Interface contacts:
Residue M129 in protein 2 interacts with residue L28 in protein 1 (closest heavy-atom distance 3.4 Å).
Residue V25 in protein 2 contacts residue D139 in protein 1 (closest heavy-atom distance 3.7 Å).
Residue V137 in protein 2 interacts with residue G103 in protein 1 (closest heavy-atom distance 3.3 Å).
Residue Y130 in protein 2 is in contact with residue L28 in protein 1 (closest heavy-atom distance 3.3 Å).
Residue E76 in protein 2 contacts residue Y149 in protein 1 (closest heavy-atom distance 3.2 Å).
Residue Y77 in protein 2 interacts with residue G103 in protein 1 (closest heavy-atom distance 3.7 Å).
Residue D102 in protein 2 contacts residue Y149 in protein 1 (closest heavy-atom distance 2.9 Å).
Residue R73 in protein 2 is in contact with residue R73 in protein 1 (closest heavy-atom distance 3.5 Å).
Residue Q135 in protein 2 interacts with residue D102 in protein 1 (closest heavy-atom distance 2.9 Å).
Residue F72 in protein 2 is in contact with residue E76 in protein 1 (closest heavy-atom distance 3.0 Å).
Residue G136 in protein 2 is in contact with residue A20 in protein 1 (closest heavy-atom distance 3.7 Å).
Residue G75 in protein 2 contacts residue D102 in protein 1 (closest heavy-atom distance 2.6 Å).
Residue G75 in protein 2 is in contact with residue Y77 in protein 1 (closest heavy-atom distance 3.6 Å).
Residue E76 in protein 2 is in contact with residue G103 in protein 1 (closest heavy-atom distance 4.0 Å).
Residue Q135 in protein 2 contacts residue L22 in protein 1 (closest heavy-atom distance 3.4 Å).
Residue M129 in protein 2 is in contact with residue K31 in protein 1 (closest heavy-atom distance 3.3 Å).
Residue T134 in protein 2 contacts residue Q27 in protein 1 (closest heavy-atom distance 3.9 Å).
Residue R73 in protein 2 is in contact with residue Y77 in protein 1 (closest heavy-atom distance 3.5 Å).
Residue R73 in protein 2 is in contact with residue G75 in protein 1 (closest heavy-atom distance 3.5 Å).
Residue G136 in protein 2 interacts with residue G103 in protein 1 (closest heavy-atom distance 3.0 Å).
Residue Q135 in protein 2 interacts with residue A20 in protein 1 (closest heavy-atom distance 2.8 Å).
Residue G74 in protein 2 contacts residue E76 in protein 1 (closest heavy-atom distance 3.5 Å).
Residue E56 in protein 2 contacts residue R73 in protein 1 (closest heavy-atom distance 3.9 Å).
Residue N128 in protein 2 is in contact with residue L28 in protein 1 (closest heavy-atom distance 3.8 Å).
Residue G74 in protein 2 is in contact with residue R73 in protein 1 (closest heavy-atom distance 3.7 Å).
Residue R73 in protein 2 interacts with residue E76 in protein 1 (closest heavy-atom distance 3.3 Å).
Residue Q135 in protein 2 contacts residue A101 in protein 1 (closest heavy-atom distance 3.5 Å).
Residue N128 in protein 2 contacts residue Q27 in protein 1 (closest heavy-atom distance 3.7 Å).
Residue Q135 in protein 2 contacts residue V19 in protein 1 (closest heavy-atom distance 3.8 Å).
Residue R73 in protein 2 is in contact with residue G74 in protein 1 (closest heavy-atom distance 4.0 Å).
Residue E26 in protein 2 interacts with residue D139 in protein 1 (closest heavy-atom distance 3.7 Å).
Residue F72 in protein 2 contacts residue G75 in protein 1 (closest heavy-atom distance 3.3 Å).
Residue E76 in protein 2 contacts residue D102 in protein 1 (closest heavy-atom distance 3.9 Å).
Residue L115 in protein 2 interacts with residue L22 in protein 1 (closest heavy-atom distance 3.5 Å).
Residue Q135 in protein 2 contacts residue G21 in protein 1 (closest heavy-atom distance 3.5 Å).
Residue Y130 in protein 2 interacts with residue K31 in protein 1 (closest heavy-atom distance 3.8 Å).
Residue Y77 in protein 2 is in contact with residue D102 in protein 1 (closest heavy-atom distance 3.6 Å).
Residue E76 in protein 2 interacts with residue V150 in protein 1 (closest heavy-atom distance 3.6 Å).
Residue V118 in protein 2 contacts residue Y77 in protein 1 (closest heavy-atom distance 3.9 Å).
Residue A101 in protein 2 contacts residue Y149 in protein 1 (closest heavy-atom distance 3.8 Å).
Residue K132 in protein 2 interacts with residue L28 in protein 1 (closest heavy-atom distance 3.5 Å).
Residue A114 in protein 2 is in contact with residue G21 in protein 1 (closest heavy-atom distance 3.8 Å).
Residue L58 in protein 2 contacts residue R73 in protein 1 (closest heavy-atom distance 3.9 Å).
Residue M129 in protein 2 is in contact with residue Q27 in protein 1 (closest heavy-atom distance 4.0 Å).
Residue E131 in protein 2 contacts residue L28 in protein 1 (closest heavy-atom distance 3.7 Å).
Residue T134 in protein 2 contacts residue V25 in protein 1 (closest heavy-atom distance 3.3 Å).
Residue Y77 in protein 2 interacts with residue Y77 in protein 1 (closest heavy-atom distance 3.5 Å).
Residue A133 in protein 2 contacts residue D100 in protein 1 (closest heavy-atom distance 3.4 Å).
Residue G74 in protein 2 is in contact with residue F72 in protein 1 (closest heavy-atom distance 3.9 Å).
Residue G74 in protein 2 contacts residue G75 in protein 1 (closest heavy-atom distance 3.3 Å).
Residue A133 in protein 2 contacts residue A101 in protein 1 (closest heavy-atom distance 3.6 Å).
Residue E26 in protein 2 is in contact with residue T138 in protein 1 (closest heavy-atom distance 3.5 Å).
Residue A133 in protein 2 is in contact with residue Q27 in protein 1 (closest heavy-atom distance 3.8 Å).
Residue G127 in protein 2 contacts residue Q27 in protein 1 (closest heavy-atom distance 3.8 Å).
Residue L115 in protein 2 is in contact with residue V25 in protein 1 (closest heavy-atom distance 3.5 Å).
Residue F72 in protein 2 is in contact with residue Y78 in protein 1 (closest heavy-atom distance 3.8 Å).
Residue K113 in protein 2 is in contact with residue L22 in protein 1 (closest heavy-atom distance 3.8 Å).
Residue M129 in protein 2 is in contact with residue A29 in protein 1 (closest heavy-atom distance 3.4 Å).
Residue E26 in protein 2 interacts with residue T140 in protein 1 (closest heavy-atom distance 3.5 Å).
Residue M129 in protein 2 contacts residue E26 in protein 1 (closest heavy-atom distance 3.8 Å).

Sequence of protein 2:
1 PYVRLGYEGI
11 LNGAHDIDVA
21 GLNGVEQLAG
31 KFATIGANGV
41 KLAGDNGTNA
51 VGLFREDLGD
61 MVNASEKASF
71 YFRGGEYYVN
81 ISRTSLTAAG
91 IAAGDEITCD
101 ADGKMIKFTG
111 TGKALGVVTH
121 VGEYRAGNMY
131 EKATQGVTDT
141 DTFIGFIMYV

Sequence of protein 1:
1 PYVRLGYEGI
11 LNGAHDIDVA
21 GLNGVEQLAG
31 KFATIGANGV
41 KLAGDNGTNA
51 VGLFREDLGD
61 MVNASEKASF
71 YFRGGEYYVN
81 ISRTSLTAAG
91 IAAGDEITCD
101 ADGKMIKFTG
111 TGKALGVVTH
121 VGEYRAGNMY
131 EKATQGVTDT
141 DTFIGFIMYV

The following describes two proteins that form a bound complex.